Sequence of protein 2:
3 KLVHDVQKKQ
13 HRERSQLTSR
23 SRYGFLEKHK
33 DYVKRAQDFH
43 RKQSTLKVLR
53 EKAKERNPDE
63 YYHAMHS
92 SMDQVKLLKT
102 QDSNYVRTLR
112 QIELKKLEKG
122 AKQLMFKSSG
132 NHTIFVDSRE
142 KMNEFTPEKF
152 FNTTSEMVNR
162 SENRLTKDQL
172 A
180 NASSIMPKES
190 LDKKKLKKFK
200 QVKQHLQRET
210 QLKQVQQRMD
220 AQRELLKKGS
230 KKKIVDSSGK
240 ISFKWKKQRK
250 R

Contacts between the two chains:
Residue T47 in protein 2 is in contact with residue N18 in protein 1 (closest heavy-atom distance 4.8 Å).
Residue S46 in protein 2 is in contact with residue N18 in protein 1 (closest heavy-atom distance 3.8 Å).
Residue R43 in protein 2 is in contact with residue K21 in protein 1 (closest heavy-atom distance 4.6 Å).
Residue V50 in protein 2 is in contact with residue N18 in protein 1 (closest heavy-atom distance 4.9 Å).
Residue V50 in protein 2 is in contact with residue T19 in protein 1 (closest heavy-atom distance 4.9 Å).
Residue S46 in protein 2 interacts with residue K21 in protein 1 (closest heavy-atom distance 4.3 Å).

This data describes a binding interaction between two proteins.

Sequence of protein 1:
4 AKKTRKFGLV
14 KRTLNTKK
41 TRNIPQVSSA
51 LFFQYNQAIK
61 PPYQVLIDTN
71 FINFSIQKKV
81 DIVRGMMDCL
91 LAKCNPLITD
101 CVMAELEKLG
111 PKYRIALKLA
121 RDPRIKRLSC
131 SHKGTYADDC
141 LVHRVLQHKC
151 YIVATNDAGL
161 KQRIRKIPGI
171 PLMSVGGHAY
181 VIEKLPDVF